Sequence of protein 2:
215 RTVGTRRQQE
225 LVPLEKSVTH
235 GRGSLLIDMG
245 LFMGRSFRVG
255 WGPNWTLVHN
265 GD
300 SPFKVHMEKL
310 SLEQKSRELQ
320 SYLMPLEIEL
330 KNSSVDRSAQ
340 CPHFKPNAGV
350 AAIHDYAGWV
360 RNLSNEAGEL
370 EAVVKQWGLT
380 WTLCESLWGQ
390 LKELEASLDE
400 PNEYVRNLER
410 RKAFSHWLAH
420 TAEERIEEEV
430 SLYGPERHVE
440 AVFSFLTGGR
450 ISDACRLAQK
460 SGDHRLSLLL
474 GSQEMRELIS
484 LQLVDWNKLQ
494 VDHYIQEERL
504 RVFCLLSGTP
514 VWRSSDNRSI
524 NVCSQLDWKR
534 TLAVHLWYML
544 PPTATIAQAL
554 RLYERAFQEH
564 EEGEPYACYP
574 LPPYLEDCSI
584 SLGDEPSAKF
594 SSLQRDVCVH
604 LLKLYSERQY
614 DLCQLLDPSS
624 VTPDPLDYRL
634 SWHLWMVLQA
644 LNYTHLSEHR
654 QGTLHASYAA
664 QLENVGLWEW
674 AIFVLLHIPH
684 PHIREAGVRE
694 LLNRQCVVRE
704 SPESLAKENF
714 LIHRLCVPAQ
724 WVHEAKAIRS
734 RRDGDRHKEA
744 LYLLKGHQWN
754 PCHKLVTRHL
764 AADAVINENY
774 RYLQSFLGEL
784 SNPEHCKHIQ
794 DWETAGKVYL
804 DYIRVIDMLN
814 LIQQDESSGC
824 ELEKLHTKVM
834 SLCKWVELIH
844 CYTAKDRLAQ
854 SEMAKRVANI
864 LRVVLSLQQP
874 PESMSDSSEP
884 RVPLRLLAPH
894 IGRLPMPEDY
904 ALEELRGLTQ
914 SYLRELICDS

Contacts between the two chains:
Residue H648 in protein 2 contacts residue N180 in protein 1 (closest heavy-atom distance 3.2 Å).
Residue T647 in protein 2 is in contact with residue N180 in protein 1 (closest heavy-atom distance 4.4 Å).

These two protein chains interact to form a complex.

Sequence of protein 1:
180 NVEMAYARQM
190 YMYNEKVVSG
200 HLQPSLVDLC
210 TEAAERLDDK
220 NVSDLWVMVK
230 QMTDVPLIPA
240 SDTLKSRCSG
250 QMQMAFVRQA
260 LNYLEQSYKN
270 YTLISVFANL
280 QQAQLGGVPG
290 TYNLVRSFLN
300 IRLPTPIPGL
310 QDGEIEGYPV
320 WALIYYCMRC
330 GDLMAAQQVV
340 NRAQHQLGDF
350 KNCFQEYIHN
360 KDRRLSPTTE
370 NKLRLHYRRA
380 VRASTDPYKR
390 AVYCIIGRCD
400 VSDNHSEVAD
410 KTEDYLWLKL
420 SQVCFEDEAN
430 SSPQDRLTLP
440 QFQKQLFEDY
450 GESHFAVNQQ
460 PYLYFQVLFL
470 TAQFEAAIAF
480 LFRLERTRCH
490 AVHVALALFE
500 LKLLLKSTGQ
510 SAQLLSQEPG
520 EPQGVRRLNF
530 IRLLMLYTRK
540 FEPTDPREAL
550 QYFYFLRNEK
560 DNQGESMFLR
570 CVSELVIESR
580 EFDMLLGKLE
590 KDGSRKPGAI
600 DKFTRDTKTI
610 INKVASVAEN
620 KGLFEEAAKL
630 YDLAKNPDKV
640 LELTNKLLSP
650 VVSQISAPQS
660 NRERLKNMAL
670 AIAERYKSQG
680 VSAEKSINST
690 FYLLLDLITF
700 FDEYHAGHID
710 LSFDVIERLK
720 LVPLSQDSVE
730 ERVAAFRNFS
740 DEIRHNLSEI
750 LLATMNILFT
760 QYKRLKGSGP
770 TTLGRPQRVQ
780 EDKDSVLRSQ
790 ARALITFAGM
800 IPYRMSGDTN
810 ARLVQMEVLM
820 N